Sequence of protein 2:
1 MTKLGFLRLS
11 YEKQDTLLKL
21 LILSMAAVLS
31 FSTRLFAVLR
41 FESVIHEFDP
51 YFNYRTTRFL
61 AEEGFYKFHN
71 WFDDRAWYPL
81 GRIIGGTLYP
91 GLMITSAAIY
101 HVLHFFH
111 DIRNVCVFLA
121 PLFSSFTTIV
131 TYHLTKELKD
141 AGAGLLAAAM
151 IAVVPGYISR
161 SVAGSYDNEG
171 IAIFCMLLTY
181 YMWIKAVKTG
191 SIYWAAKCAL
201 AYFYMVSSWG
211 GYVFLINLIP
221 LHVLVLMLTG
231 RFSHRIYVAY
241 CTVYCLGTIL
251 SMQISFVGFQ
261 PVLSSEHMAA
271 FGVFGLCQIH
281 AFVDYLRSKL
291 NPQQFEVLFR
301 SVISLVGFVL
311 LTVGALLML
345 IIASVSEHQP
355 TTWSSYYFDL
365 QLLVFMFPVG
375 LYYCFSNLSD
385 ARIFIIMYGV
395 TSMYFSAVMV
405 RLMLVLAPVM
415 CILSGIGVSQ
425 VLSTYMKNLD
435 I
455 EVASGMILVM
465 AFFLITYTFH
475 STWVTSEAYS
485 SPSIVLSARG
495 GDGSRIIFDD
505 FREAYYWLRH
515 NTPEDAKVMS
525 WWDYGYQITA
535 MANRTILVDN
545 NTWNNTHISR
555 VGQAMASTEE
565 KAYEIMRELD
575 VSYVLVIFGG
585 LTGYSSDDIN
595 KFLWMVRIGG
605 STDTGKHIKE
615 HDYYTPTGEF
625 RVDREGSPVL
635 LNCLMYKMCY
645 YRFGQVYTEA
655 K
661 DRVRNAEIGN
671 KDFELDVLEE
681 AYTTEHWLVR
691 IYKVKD

These two protein chains interact to form a complex.

Interface contacts:
Residue L17 in protein 2 is in contact with residue A28 in protein 1 (closest heavy-atom distance 4.4 Å).
Residue K13 in protein 2 contacts residue A32 in protein 1 (closest heavy-atom distance 3.4 Å).
Residue K13 in protein 2 contacts residue A28 in protein 1 (closest heavy-atom distance 3.5 Å).
Residue K13 in protein 2 contacts residue A29 in protein 1 (closest heavy-atom distance 3.5 Å).
Residue T16 in protein 2 interacts with residue A28 in protein 1 (closest heavy-atom distance 4.7 Å).
Residue T16 in protein 2 contacts residue A32 in protein 1 (closest heavy-atom distance 4.8 Å).

Sequence of protein 1:
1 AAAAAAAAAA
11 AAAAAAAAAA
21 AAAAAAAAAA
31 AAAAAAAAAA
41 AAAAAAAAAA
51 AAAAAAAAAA